The following describes two proteins that form a bound complex.

Interface contacts:
Residue T14 in chain B contacts residue A71 in chain A (closest heavy-atom distance 3.3 Å).
Residue T14 in chain B is in contact with residue G67 in chain A (closest heavy-atom distance 3.4 Å).
Residue I18 in chain B interacts with residue L70 in chain A (closest heavy-atom distance 5.0 Å).

Sequence of chain B:
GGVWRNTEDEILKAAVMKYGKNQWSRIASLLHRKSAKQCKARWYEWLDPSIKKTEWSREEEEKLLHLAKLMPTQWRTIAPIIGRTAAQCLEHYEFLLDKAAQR

Sequence of chain A:
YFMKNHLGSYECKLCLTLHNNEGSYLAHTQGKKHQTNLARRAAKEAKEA